This data describes a binding interaction between two proteins.

Sequence of protein 1:
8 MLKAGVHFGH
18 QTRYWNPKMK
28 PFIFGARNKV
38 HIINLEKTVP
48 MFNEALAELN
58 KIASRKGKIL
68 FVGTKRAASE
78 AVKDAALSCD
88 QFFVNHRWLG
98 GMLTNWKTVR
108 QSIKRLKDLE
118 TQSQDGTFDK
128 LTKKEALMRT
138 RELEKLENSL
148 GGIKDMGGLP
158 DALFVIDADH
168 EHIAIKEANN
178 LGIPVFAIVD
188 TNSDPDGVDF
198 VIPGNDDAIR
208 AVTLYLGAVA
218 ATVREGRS

Sequence of protein 2:
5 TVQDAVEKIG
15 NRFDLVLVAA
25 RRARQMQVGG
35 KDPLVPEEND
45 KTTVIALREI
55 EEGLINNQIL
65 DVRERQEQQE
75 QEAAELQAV

Contacts between the two chains:
Residue A215 in protein 1 interacts with residue V83 in protein 2 (closest heavy-atom distance 3.1 Å).
Residue N57 in protein 1 contacts residue E76 in protein 2 (closest heavy-atom distance 2.6 Å).
Residue S225 in protein 1 contacts residue Q70 in protein 2 (closest heavy-atom distance 1.9 Å).
Residue L56 in protein 1 is in contact with residue Q81 in protein 2 (closest heavy-atom distance 2.9 Å).
Residue A52 in protein 1 is in contact with residue A82 in protein 2 (closest heavy-atom distance 0.6 Å).
Residue K58 in protein 1 is in contact with residue E79 in protein 2 (closest heavy-atom distance 1.1 Å).
Residue K58 in protein 1 contacts residue E76 in protein 2 (closest heavy-atom distance 2.5 Å).
Residue I59 in protein 1 interacts with residue Q75 in protein 2 (closest heavy-atom distance 2.7 Å).
Residue E222 in protein 1 interacts with residue E74 in protein 2 (closest heavy-atom distance 1.1 Å).
Residue A52 in protein 1 contacts residue Q81 in protein 2 (closest heavy-atom distance 1.6 Å).
Residue S61 in protein 1 contacts residue Q75 in protein 2 (closest heavy-atom distance 0.9 Å).
Residue N50 in protein 1 is in contact with residue L80 in protein 2 (closest heavy-atom distance 2.9 Å).
Residue K58 in protein 1 contacts residue Q75 in protein 2 (closest heavy-atom distance 0.9 Å).
Residue L53 in protein 1 contacts residue A78 in protein 2 (closest heavy-atom distance 3.0 Å).
Residue E55 in protein 1 is in contact with residue A78 in protein 2 (closest heavy-atom distance 0.9 Å).
Residue L53 in protein 1 contacts residue Q81 in protein 2 (closest heavy-atom distance 1.2 Å).
Residue N50 in protein 1 contacts residue Q81 in protein 2 (closest heavy-atom distance 1.6 Å).
Residue L56 in protein 1 interacts with residue E79 in protein 2 (closest heavy-atom distance 3.1 Å).
Residue E55 in protein 1 interacts with residue Q81 in protein 2 (closest heavy-atom distance 2.6 Å).
Residue S225 in protein 1 contacts residue E74 in protein 2 (closest heavy-atom distance 2.5 Å).
Residue A54 in protein 1 contacts residue A82 in protein 2 (closest heavy-atom distance 2.9 Å).
Residue S225 in protein 1 contacts residue E71 in protein 2 (closest heavy-atom distance 1.8 Å).
Residue G223 in protein 1 is in contact with residue E74 in protein 2 (closest heavy-atom distance 1.7 Å).
Residue L56 in protein 1 interacts with residue A82 in protein 2 (closest heavy-atom distance 1.6 Å).
Residue R62 in protein 1 contacts residue Q75 in protein 2 (closest heavy-atom distance 1.9 Å).
Residue S61 in protein 1 contacts residue E71 in protein 2 (closest heavy-atom distance 2.6 Å).
Residue A54 in protein 1 interacts with residue E79 in protein 2 (closest heavy-atom distance 1.9 Å).
Residue E51 in protein 1 interacts with residue Q81 in protein 2 (closest heavy-atom distance 2.9 Å).
Residue E51 in protein 1 interacts with residue L80 in protein 2 (closest heavy-atom distance 1.0 Å).
Residue E55 in protein 1 interacts with residue L80 in protein 2 (closest heavy-atom distance 1.6 Å).
Residue A52 in protein 1 contacts residue L80 in protein 2 (closest heavy-atom distance 2.9 Å).
Residue Y212 in protein 1 contacts residue V83 in protein 2 (closest heavy-atom distance 1.6 Å).
Residue S61 in protein 1 is in contact with residue E74 in protein 2 (closest heavy-atom distance 3.2 Å).
Residue N57 in protein 1 interacts with residue A77 in protein 2 (closest heavy-atom distance 1.0 Å).
Residue K58 in protein 1 contacts residue A78 in protein 2 (closest heavy-atom distance 1.4 Å).
Residue A54 in protein 1 interacts with residue A78 in protein 2 (closest heavy-atom distance 1.9 Å).
Residue A54 in protein 1 interacts with residue A77 in protein 2 (closest heavy-atom distance 1.7 Å).
Residue K63 in protein 1 is in contact with residue G34 in protein 2 (closest heavy-atom distance 1.7 Å).
Residue L56 in protein 1 interacts with residue A78 in protein 2 (closest heavy-atom distance 0.9 Å).
Residue A54 in protein 1 contacts residue Q81 in protein 2 (closest heavy-atom distance 0.9 Å).
Residue E55 in protein 1 interacts with residue E79 in protein 2 (closest heavy-atom distance 1.0 Å).
Residue E51 in protein 1 is in contact with residue A82 in protein 2 (closest heavy-atom distance 3.0 Å).
Residue K58 in protein 1 interacts with residue E74 in protein 2 (closest heavy-atom distance 3.0 Å).
Residue A54 in protein 1 contacts residue L80 in protein 2 (closest heavy-atom distance 1.4 Å).
Residue V216 in protein 1 is in contact with residue V83 in protein 2 (closest heavy-atom distance 2.5 Å).
Residue A60 in protein 1 contacts residue A78 in protein 2 (closest heavy-atom distance 3.1 Å).
Residue N50 in protein 1 contacts residue A82 in protein 2 (closest heavy-atom distance 2.5 Å).
Residue I59 in protein 1 interacts with residue A78 in protein 2 (closest heavy-atom distance 2.5 Å).
Residue N57 in protein 1 is in contact with residue Q75 in protein 2 (closest heavy-atom distance 2.9 Å).
Residue L53 in protein 1 contacts residue A77 in protein 2 (closest heavy-atom distance 2.6 Å).
Residue L53 in protein 1 interacts with residue A82 in protein 2 (closest heavy-atom distance 0.5 Å).
Residue N57 in protein 1 is in contact with residue A78 in protein 2 (closest heavy-atom distance 1.4 Å).
Residue N57 in protein 1 is in contact with residue E74 in protein 2 (closest heavy-atom distance 1.6 Å).
Residue L53 in protein 1 interacts with residue V83 in protein 2 (closest heavy-atom distance 0.6 Å).
Residue R224 in protein 1 interacts with residue E71 in protein 2 (closest heavy-atom distance 2.8 Å).
Residue A54 in protein 1 contacts residue E76 in protein 2 (closest heavy-atom distance 3.1 Å).
Residue R62 in protein 1 interacts with residue E79 in protein 2 (closest heavy-atom distance 1.8 Å).
Residue K63 in protein 1 interacts with residue K35 in protein 2 (closest heavy-atom distance 3.1 Å).
Residue G223 in protein 1 is in contact with residue Q75 in protein 2 (closest heavy-atom distance 3.1 Å).
Residue K58 in protein 1 interacts with residue A77 in protein 2 (closest heavy-atom distance 2.6 Å).